Residue-level contacts at the interface:
Residue G25 in the second protein interacts with residue Y47 in the first protein (closest heavy-atom distance 4.9 Å).
Residue L27 in the second protein is in contact with residue G49 in the first protein (closest heavy-atom distance 4.8 Å).
Residue G25 in the second protein is in contact with residue G49 in the first protein (closest heavy-atom distance 4.7 Å).
Residue G25 in the second protein is in contact with residue S53 in the first protein (closest heavy-atom distance 5.0 Å).
Residue S28 in the second protein is in contact with residue Y47 in the first protein (closest heavy-atom distance 3.4 Å).
Residue L27 in the second protein contacts residue C48 in the first protein (closest heavy-atom distance 3.7 Å).
Residue S28 in the second protein contacts residue C48 in the first protein (closest heavy-atom distance 3.9 Å).

Sequence of the second protein:
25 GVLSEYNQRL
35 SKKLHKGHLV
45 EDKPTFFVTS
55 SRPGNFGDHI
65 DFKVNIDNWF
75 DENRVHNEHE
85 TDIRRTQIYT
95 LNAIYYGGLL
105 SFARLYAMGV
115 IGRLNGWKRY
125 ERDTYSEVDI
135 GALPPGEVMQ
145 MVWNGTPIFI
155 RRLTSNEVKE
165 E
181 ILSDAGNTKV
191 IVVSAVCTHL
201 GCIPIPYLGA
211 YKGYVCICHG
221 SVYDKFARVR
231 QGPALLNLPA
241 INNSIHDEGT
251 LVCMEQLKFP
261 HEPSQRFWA

These two protein chains interact to form a complex.

Sequence of the first protein:
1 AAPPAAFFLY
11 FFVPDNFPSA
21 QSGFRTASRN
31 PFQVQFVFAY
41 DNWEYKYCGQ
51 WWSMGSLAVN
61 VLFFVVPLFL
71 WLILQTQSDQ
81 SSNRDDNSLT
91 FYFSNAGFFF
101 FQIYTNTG